Residue-level contacts at the interface:
Residue V44 in the second protein contacts residue I15 in the first protein (closest heavy-atom distance 3.8 Å).
Residue T45 in the second protein interacts with residue H19 in the first protein (closest heavy-atom distance 3.5 Å).
Residue L14 in the second protein interacts with residue F2 in the first protein (closest heavy-atom distance 3.7 Å).
Residue I76 in the second protein interacts with residue Y31 in the first protein (closest heavy-atom distance 3.1 Å).
Residue I76 in the second protein interacts with residue A35 in the first protein (closest heavy-atom distance 3.6 Å).
Residue C48 in the second protein interacts with residue I21 in the first protein (closest heavy-atom distance 3.5 Å).
Residue L59 in the second protein contacts residue L24 in the first protein (closest heavy-atom distance 3.2 Å).
Residue V18 in the second protein is in contact with residue E45 in the first protein (closest heavy-atom distance 4.0 Å).
Residue V61 in the second protein is in contact with residue Y31 in the first protein (closest heavy-atom distance 3.7 Å).
Residue V64 in the second protein contacts residue Y31 in the first protein (closest heavy-atom distance 3.7 Å).
Residue E60 in the second protein interacts with residue V28 in the first protein (closest heavy-atom distance 3.7 Å).
Residue H3 in the second protein is in contact with residue R11 in the first protein (closest heavy-atom distance 2.9 Å).
Residue K10 in the second protein is in contact with residue F2 in the first protein (closest heavy-atom distance 2.8 Å).
Residue V61 in the second protein is in contact with residue V28 in the first protein (closest heavy-atom distance 3.5 Å).
Residue S57 in the second protein interacts with residue E23 in the first protein (closest heavy-atom distance 3.1 Å).
Residue V5 in the second protein contacts residue L8 in the first protein (closest heavy-atom distance 3.8 Å).
Residue A36 in the second protein is in contact with residue T36 in the first protein (closest heavy-atom distance 3.7 Å).
Residue L68 in the second protein contacts residue Y31 in the first protein (closest heavy-atom distance 3.7 Å).
Residue F39 in the second protein is in contact with residue A35 in the first protein (closest heavy-atom distance 3.4 Å).
Residue W72 in the second protein contacts residue R39 in the first protein (closest heavy-atom distance 3.5 Å).
Residue L6 in the second protein interacts with residue L40 in the first protein (closest heavy-atom distance 3.7 Å).
Residue I35 in the second protein interacts with residue R39 in the first protein (closest heavy-atom distance 3.8 Å).
Residue A51 in the second protein interacts with residue I21 in the first protein (closest heavy-atom distance 3.9 Å).
Residue T45 in the second protein contacts residue I15 in the first protein (closest heavy-atom distance 3.3 Å).
Residue L68 in the second protein interacts with residue A35 in the first protein (closest heavy-atom distance 3.6 Å).
Residue F39 in the second protein interacts with residue T36 in the first protein (closest heavy-atom distance 3.5 Å).
Residue L59 in the second protein is in contact with residue V28 in the first protein (closest heavy-atom distance 3.5 Å).
Residue C48 in the second protein contacts residue G16 in the first protein (closest heavy-atom distance 3.8 Å).
Residue T58 in the second protein contacts residue H25 in the first protein (closest heavy-atom distance 3.7 Å).
Residue T7 in the second protein is in contact with residue L4 in the first protein (closest heavy-atom distance 4.0 Å).
Residue V5 in the second protein interacts with residue L4 in the first protein (closest heavy-atom distance 2.6 Å).
Residue L14 in the second protein is in contact with residue V44 in the first protein (closest heavy-atom distance 3.5 Å).
Residue Q65 in the second protein interacts with residue Y31 in the first protein (closest heavy-atom distance 3.3 Å).
Residue L59 in the second protein contacts residue I12 in the first protein (closest heavy-atom distance 3.9 Å).
Residue E22 in the second protein interacts with residue S48 in the first protein (closest heavy-atom distance 3.0 Å).
Residue L32 in the second protein is in contact with residue L40 in the first protein (closest heavy-atom distance 3.5 Å).
Residue V61 in the second protein interacts with residue D27 in the first protein (closest heavy-atom distance 3.7 Å).
Residue I35 in the second protein is in contact with residue L43 in the first protein (closest heavy-atom distance 3.7 Å).
Residue A36 in the second protein interacts with residue L40 in the first protein (closest heavy-atom distance 3.9 Å).
Residue E41 in the second protein contacts residue I15 in the first protein (closest heavy-atom distance 3.3 Å).
Residue V5 in the second protein contacts residue L3 in the first protein (closest heavy-atom distance 3.4 Å).
Residue L59 in the second protein contacts residue H25 in the first protein (closest heavy-atom distance 2.6 Å).
Residue S57 in the second protein interacts with residue T22 in the first protein (closest heavy-atom distance 2.9 Å).
Residue D37 in the second protein is in contact with residue R11 in the first protein (closest heavy-atom distance 2.5 Å).
Residue L6 in the second protein contacts residue L3 in the first protein (closest heavy-atom distance 3.7 Å).
Residue F39 in the second protein is in contact with residue R39 in the first protein (closest heavy-atom distance 3.5 Å).
Residue E17 in the second protein contacts residue Q41 in the first protein (closest heavy-atom distance 4.0 Å).
Residue V18 in the second protein contacts residue V44 in the first protein (closest heavy-atom distance 4.0 Å).
Residue L59 in the second protein contacts residue I21 in the first protein (closest heavy-atom distance 4.0 Å).
Residue L14 in the second protein contacts residue Q37 in the first protein (closest heavy-atom distance 3.8 Å).
Residue I40 in the second protein is in contact with residue T36 in the first protein (closest heavy-atom distance 3.6 Å).
Residue L6 in the second protein is in contact with residue F2 in the first protein (closest heavy-atom distance 3.5 Å).
Residue L59 in the second protein interacts with residue E23 in the first protein (closest heavy-atom distance 2.6 Å).
Residue V5 in the second protein is in contact with residue R11 in the first protein (closest heavy-atom distance 3.0 Å).
Residue T58 in the second protein interacts with residue E23 in the first protein (closest heavy-atom distance 3.0 Å).
Residue T58 in the second protein is in contact with residue L24 in the first protein (closest heavy-atom distance 3.9 Å).
Residue S57 in the second protein is in contact with residue I21 in the first protein (closest heavy-atom distance 3.5 Å).
Residue E60 in the second protein contacts residue H25 in the first protein (closest heavy-atom distance 3.7 Å).
Residue C48 in the second protein interacts with residue H19 in the first protein (closest heavy-atom distance 3.8 Å).
Residue V5 in the second protein contacts residue P7 in the first protein (closest heavy-atom distance 3.9 Å).

Sequence of the second protein:
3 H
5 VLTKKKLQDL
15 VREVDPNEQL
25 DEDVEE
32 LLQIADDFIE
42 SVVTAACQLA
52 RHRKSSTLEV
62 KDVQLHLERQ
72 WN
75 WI

This data describes a binding interaction between two proteins.

Sequence of the first protein:
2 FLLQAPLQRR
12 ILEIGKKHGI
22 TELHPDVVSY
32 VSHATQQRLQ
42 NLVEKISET